Residue-level contacts at the interface:
Residue G57 in protein 1 contacts residue L10 in protein 2 (closest heavy-atom distance 3.8 Å).
Residue N33 in protein 1 is in contact with residue L10 in protein 2 (closest heavy-atom distance 3.5 Å).
Residue Y32 in protein 1 contacts residue N3 in protein 2 (closest heavy-atom distance 3.4 Å).
Residue W47 in protein 1 is in contact with residue L9 in protein 2 (closest heavy-atom distance 3.8 Å).
Residue N35 in protein 1 interacts with residue T6 in protein 2 (closest heavy-atom distance 4.5 Å).
Residue D52 in protein 1 is in contact with residue L10 in protein 2 (closest heavy-atom distance 3.7 Å).
Residue T30 in protein 1 interacts with residue V1 in protein 2 (closest heavy-atom distance 4.4 Å).
Residue E101 in protein 1 contacts residue L5 in protein 2 (closest heavy-atom distance 3.8 Å).
Residue N33 in protein 1 is in contact with residue T6 in protein 2 (closest heavy-atom distance 4.3 Å).
Residue D52 in protein 1 is in contact with residue V1 in protein 2 (closest heavy-atom distance 2.8 Å).
Residue N33 in protein 1 is in contact with residue V1 in protein 2 (closest heavy-atom distance 2.8 Å).
Residue G99 in protein 1 is in contact with residue T6 in protein 2 (closest heavy-atom distance 4.2 Å).
Residue I51 in protein 1 contacts residue L10 in protein 2 (closest heavy-atom distance 3.8 Å).
Residue E101 in protein 1 contacts residue P4 in protein 2 (closest heavy-atom distance 3.7 Å).
Residue N35 in protein 1 contacts residue L9 in protein 2 (closest heavy-atom distance 3.5 Å).
Residue G31 in protein 1 contacts residue N3 in protein 2 (closest heavy-atom distance 3.0 Å).
Residue A50 in protein 1 is in contact with residue L9 in protein 2 (closest heavy-atom distance 4.0 Å).
Residue N33 in protein 1 contacts residue N3 in protein 2 (closest heavy-atom distance 2.9 Å).
Residue S59 in protein 1 contacts residue L10 in protein 2 (closest heavy-atom distance 4.0 Å).
Residue M100 in protein 1 contacts residue L5 in protein 2 (closest heavy-atom distance 3.4 Å).
Residue G99 in protein 1 is in contact with residue N3 in protein 2 (closest heavy-atom distance 3.6 Å).
Residue T58 in protein 1 contacts residue L10 in protein 2 (closest heavy-atom distance 3.8 Å).
Residue G31 in protein 1 interacts with residue V1 in protein 2 (closest heavy-atom distance 3.7 Å).
Residue S59 in protein 1 interacts with residue L9 in protein 2 (closest heavy-atom distance 3.8 Å).
Residue M100 in protein 1 is in contact with residue T6 in protein 2 (closest heavy-atom distance 3.5 Å).
Residue Y32 in protein 1 contacts residue V1 in protein 2 (closest heavy-atom distance 4.0 Å).
Residue A50 in protein 1 contacts residue L10 in protein 2 (closest heavy-atom distance 3.7 Å).
Residue G99 in protein 1 interacts with residue L5 in protein 2 (closest heavy-atom distance 3.7 Å).
Residue N33 in protein 1 interacts with residue L9 in protein 2 (closest heavy-atom distance 3.5 Å).

Sequence of protein 2:
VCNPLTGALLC

The following describes two proteins that form a bound complex.

Sequence of protein 1:
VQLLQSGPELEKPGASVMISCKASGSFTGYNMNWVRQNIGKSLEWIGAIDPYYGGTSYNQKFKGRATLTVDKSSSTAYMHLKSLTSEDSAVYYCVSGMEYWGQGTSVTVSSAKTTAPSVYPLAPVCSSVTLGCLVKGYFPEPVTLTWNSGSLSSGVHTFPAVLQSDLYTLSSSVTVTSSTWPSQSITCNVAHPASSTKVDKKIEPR